Sequence of the first protein:
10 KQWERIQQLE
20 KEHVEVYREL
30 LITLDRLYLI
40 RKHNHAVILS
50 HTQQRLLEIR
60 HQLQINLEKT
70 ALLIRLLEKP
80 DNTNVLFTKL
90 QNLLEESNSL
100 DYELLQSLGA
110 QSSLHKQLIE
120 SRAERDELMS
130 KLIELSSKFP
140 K

Sequence of the second protein:
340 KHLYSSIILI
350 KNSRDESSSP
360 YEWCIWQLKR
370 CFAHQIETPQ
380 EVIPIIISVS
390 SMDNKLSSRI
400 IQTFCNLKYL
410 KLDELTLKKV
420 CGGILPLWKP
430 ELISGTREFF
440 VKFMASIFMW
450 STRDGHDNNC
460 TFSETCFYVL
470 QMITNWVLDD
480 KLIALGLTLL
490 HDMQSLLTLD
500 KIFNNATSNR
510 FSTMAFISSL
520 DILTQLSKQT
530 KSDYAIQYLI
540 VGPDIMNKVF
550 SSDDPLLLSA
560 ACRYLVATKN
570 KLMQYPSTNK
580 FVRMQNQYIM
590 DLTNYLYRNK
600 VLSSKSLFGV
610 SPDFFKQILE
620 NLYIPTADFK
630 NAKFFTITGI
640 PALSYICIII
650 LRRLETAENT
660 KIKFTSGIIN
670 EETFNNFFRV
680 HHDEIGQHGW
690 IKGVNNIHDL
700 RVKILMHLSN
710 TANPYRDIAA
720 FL

Interface contacts:
Residue S665 in the second protein is in contact with residue E77 in the first protein (closest heavy-atom distance 3.3 Å).
Residue I349 in the second protein contacts residue I132 in the first protein (closest heavy-atom distance 3.7 Å).
Residue P425 in the second protein is in contact with residue H114 in the first protein (closest heavy-atom distance 3.6 Å).
Residue T506 in the second protein contacts residue K20 in the first protein (closest heavy-atom distance 3.8 Å).
Residue N712 in the second protein contacts residue Y101 in the first protein (closest heavy-atom distance 3.3 Å).
Residue K632 in the second protein is in contact with residue A70 in the first protein (closest heavy-atom distance 3.4 Å).
Residue T635 in the second protein contacts residue T69 in the first protein (closest heavy-atom distance 3.4 Å).
Residue Y644 in the second protein interacts with residue L93 in the first protein (closest heavy-atom distance 3.4 Å).
Residue V609 in the second protein is in contact with residue I58 in the first protein (closest heavy-atom distance 3.7 Å).
Residue F613 in the second protein contacts residue Q63 in the first protein (closest heavy-atom distance 3.6 Å).
Residue L348 in the second protein contacts residue M128 in the first protein (closest heavy-atom distance 3.7 Å).
Residue E671 in the second protein contacts residue E77 in the first protein (closest heavy-atom distance 3.3 Å).
Residue I617 in the second protein contacts residue Q63 in the first protein (closest heavy-atom distance 3.5 Å).
Residue L642 in the second protein interacts with residue T69 in the first protein (closest heavy-atom distance 3.7 Å).
Residue D543 in the second protein contacts residue R54 in the first protein (closest heavy-atom distance 2.8 Å).
Residue M391 in the second protein is in contact with residue R121 in the first protein (closest heavy-atom distance 3.6 Å).
Residue F613 in the second protein is in contact with residue R59 in the first protein (closest heavy-atom distance 3.5 Å).
Residue I636 in the second protein contacts residue L72 in the first protein (closest heavy-atom distance 3.7 Å).
Residue N712 in the second protein interacts with residue D100 in the first protein (closest heavy-atom distance 2.9 Å).
Residue F676 in the second protein interacts with residue K78 in the first protein (closest heavy-atom distance 3.2 Å).
Residue I623 in the second protein interacts with residue I73 in the first protein (closest heavy-atom distance 3.8 Å).
Residue D499 in the second protein interacts with residue R54 in the first protein (closest heavy-atom distance 3.5 Å).
Residue N669 in the second protein contacts residue E77 in the first protein (closest heavy-atom distance 3.5 Å).
Residue F466 in the second protein contacts residue L107 in the first protein (closest heavy-atom distance 3.7 Å).
Residue N504 in the second protein interacts with residue Q61 in the first protein (closest heavy-atom distance 2.3 Å).
Residue I636 in the second protein interacts with residue N65 in the first protein (closest heavy-atom distance 3.3 Å).
Residue N669 in the second protein contacts residue I73 in the first protein (closest heavy-atom distance 3.8 Å).
Residue N503 in the second protein contacts residue R27 in the first protein (closest heavy-atom distance 3.3 Å).
Residue I349 in the second protein contacts residue M128 in the first protein (closest heavy-atom distance 3.8 Å).
Residue S550 in the second protein is in contact with residue Q61 in the first protein (closest heavy-atom distance 3.6 Å).
Residue D499 in the second protein is in contact with residue E57 in the first protein (closest heavy-atom distance 3.2 Å).
Residue P713 in the second protein is in contact with residue D100 in the first protein (closest heavy-atom distance 3.0 Å).
Residue I349 in the second protein interacts with residue L131 in the first protein (closest heavy-atom distance 3.6 Å).
Residue Y714 in the second protein interacts with residue L99 in the first protein (closest heavy-atom distance 3.3 Å).
Residue L426 in the second protein interacts with residue I118 in the first protein (closest heavy-atom distance 3.7 Å).
Residue S390 in the second protein interacts with residue R121 in the first protein (closest heavy-atom distance 3.1 Å).
Residue D520 in the second protein is in contact with residue L107 in the first protein (closest heavy-atom distance 3.6 Å).
Residue L477 in the second protein is in contact with residue I118 in the first protein (closest heavy-atom distance 3.7 Å).
Residue I636 in the second protein interacts with residue T69 in the first protein (closest heavy-atom distance 3.7 Å).
Residue L642 in the second protein contacts residue L72 in the first protein (closest heavy-atom distance 3.8 Å).
Residue I623 in the second protein contacts residue R74 in the first protein (closest heavy-atom distance 3.7 Å).
Residue V609 in the second protein is in contact with residue R59 in the first protein (closest heavy-atom distance 3.8 Å).
Residue I667 in the second protein interacts with residue L72 in the first protein (closest heavy-atom distance 3.3 Å).
Residue A505 in the second protein interacts with residue R27 in the first protein (closest heavy-atom distance 3.8 Å).
Residue A711 in the second protein is in contact with residue Y101 in the first protein (closest heavy-atom distance 2.9 Å).
Residue F633 in the second protein contacts residue L66 in the first protein (closest heavy-atom distance 3.6 Å).
Residue T473 in the second protein is in contact with residue H114 in the first protein (closest heavy-atom distance 3.1 Å).
Residue L426 in the second protein interacts with residue L117 in the first protein (closest heavy-atom distance 3.6 Å).
Residue K632 in the second protein interacts with residue T69 in the first protein (closest heavy-atom distance 2.8 Å).
Residue Q470 in the second protein contacts residue Q110 in the first protein (closest heavy-atom distance 3.1 Å).
Residue T497 in the second protein interacts with residue R54 in the first protein (closest heavy-atom distance 2.9 Å).
Residue I667 in the second protein is in contact with residue L76 in the first protein (closest heavy-atom distance 3.4 Å).
Residue Y644 in the second protein is in contact with residue E94 in the first protein (closest heavy-atom distance 3.7 Å).
Residue K547 in the second protein is in contact with residue I58 in the first protein (closest heavy-atom distance 3.7 Å).
Residue F614 in the second protein interacts with residue L62 in the first protein (closest heavy-atom distance 3.5 Å).
Residue G666 in the second protein contacts residue L76 in the first protein (closest heavy-atom distance 3.7 Å).
Residue Q470 in the second protein is in contact with residue H114 in the first protein (closest heavy-atom distance 3.2 Å).
Residue K547 in the second protein contacts residue Q61 in the first protein (closest heavy-atom distance 3.4 Å).
Residue N503 in the second protein interacts with residue Q61 in the first protein (closest heavy-atom distance 2.8 Å).
Residue Y644 in the second protein contacts residue Q90 in the first protein (closest heavy-atom distance 3.3 Å).

The following describes two proteins that form a bound complex.